Interface contacts:
Residue E278 in chain A is in contact with residue D162 in chain B (closest heavy-atom distance 3.4 Å).
Residue G164 in chain A interacts with residue R320 in chain B (closest heavy-atom distance 2.9 Å).
Residue D200 in chain A contacts residue Y236 in chain B (closest heavy-atom distance 2.8 Å).
Residue Y205 in chain A interacts with residue A179 in chain B (closest heavy-atom distance 2.8 Å).
Residue G175 in chain A interacts with residue G213 in chain B (closest heavy-atom distance 2.7 Å).
Residue A179 in chain A contacts residue Y205 in chain B (closest heavy-atom distance 2.8 Å).
Residue Y205 in chain A is in contact with residue L184 in chain B (closest heavy-atom distance 3.6 Å).
Residue N209 in chain A contacts residue G178 in chain B (closest heavy-atom distance 2.7 Å).
Residue V166 in chain A interacts with residue R320 in chain B (closest heavy-atom distance 3.5 Å).
Residue L173 in chain A is in contact with residue N214 in chain B (closest heavy-atom distance 3.4 Å).
Residue R320 in chain A contacts residue V166 in chain B (closest heavy-atom distance 3.5 Å).
Residue V166 in chain A interacts with residue K319 in chain B (closest heavy-atom distance 3.2 Å).
Residue L245 in chain A is in contact with residue V206 in chain B (closest heavy-atom distance 3.4 Å).
Residue Y236 in chain A is in contact with residue D200 in chain B (closest heavy-atom distance 2.8 Å).
Residue E163 in chain A is in contact with residue A309 in chain B (closest heavy-atom distance 2.8 Å).
Residue P180 in chain A interacts with residue Y205 in chain B (closest heavy-atom distance 2.9 Å).
Residue L196 in chain A interacts with residue R197 in chain B (closest heavy-atom distance 2.8 Å).
Residue F193 in chain A is in contact with residue E163 in chain B (closest heavy-atom distance 3.4 Å).
Residue T215 in chain A interacts with residue L173 in chain B (closest heavy-atom distance 3.5 Å).
Residue F193 in chain A is in contact with residue V159 in chain B (closest heavy-atom distance 3.3 Å).
Residue K319 in chain A interacts with residue V166 in chain B (closest heavy-atom distance 3.2 Å).
Residue F160 in chain A contacts residue F193 in chain B (closest heavy-atom distance 3.4 Å).
Residue Y205 in chain A contacts residue P180 in chain B (closest heavy-atom distance 2.9 Å).
Residue S305 in chain A interacts with residue D162 in chain B (closest heavy-atom distance 3.1 Å).
Residue D162 in chain A contacts residue S305 in chain B (closest heavy-atom distance 3.1 Å).
Residue A179 in chain A contacts residue N209 in chain B (closest heavy-atom distance 3.2 Å).
Residue G164 in chain A is in contact with residue P216 in chain B (closest heavy-atom distance 3.5 Å).
Residue H307 in chain A interacts with residue E163 in chain B (closest heavy-atom distance 3.1 Å).
Residue L221 in chain A contacts residue E163 in chain B (closest heavy-atom distance 3.5 Å).
Residue V206 in chain A interacts with residue C237 in chain B (closest heavy-atom distance 3.4 Å).
Residue E163 in chain A is in contact with residue F193 in chain B (closest heavy-atom distance 3.4 Å).
Residue R320 in chain A is in contact with residue G164 in chain B (closest heavy-atom distance 2.9 Å).
Residue C237 in chain A is in contact with residue V206 in chain B (closest heavy-atom distance 3.4 Å).
Residue G213 in chain A is in contact with residue G175 in chain B (closest heavy-atom distance 2.7 Å).
Residue F193 in chain A contacts residue F160 in chain B (closest heavy-atom distance 3.4 Å).
Residue I281 in chain A interacts with residue V159 in chain B (closest heavy-atom distance 3.4 Å).
Residue E163 in chain A is in contact with residue I308 in chain B (closest heavy-atom distance 2.9 Å).
Residue V159 in chain A is in contact with residue F193 in chain B (closest heavy-atom distance 3.3 Å).
Residue N209 in chain A interacts with residue A179 in chain B (closest heavy-atom distance 3.2 Å).
Residue N214 in chain A is in contact with residue L173 in chain B (closest heavy-atom distance 3.4 Å).
Residue G306 in chain A contacts residue D162 in chain B (closest heavy-atom distance 3.2 Å).
Residue L173 in chain A contacts residue T215 in chain B (closest heavy-atom distance 3.5 Å).
Residue I308 in chain A is in contact with residue E163 in chain B (closest heavy-atom distance 2.9 Å).
Residue A309 in chain A interacts with residue E163 in chain B (closest heavy-atom distance 2.8 Å).
Residue L184 in chain A is in contact with residue Y205 in chain B (closest heavy-atom distance 3.6 Å).
Residue L196 in chain A contacts residue P198 in chain B (closest heavy-atom distance 3.6 Å).
Residue P216 in chain A interacts with residue G164 in chain B (closest heavy-atom distance 3.5 Å).
Residue P198 in chain A contacts residue L196 in chain B (closest heavy-atom distance 3.6 Å).
Residue V159 in chain A interacts with residue I281 in chain B (closest heavy-atom distance 3.4 Å).
Residue G178 in chain A contacts residue N209 in chain B (closest heavy-atom distance 2.7 Å).
Residue E163 in chain A interacts with residue L221 in chain B (closest heavy-atom distance 3.5 Å).
Residue P218 in chain A interacts with residue E163 in chain B (closest heavy-atom distance 3.2 Å).
Residue D162 in chain A interacts with residue E278 in chain B (closest heavy-atom distance 3.4 Å).
Residue V206 in chain A interacts with residue L245 in chain B (closest heavy-atom distance 3.4 Å).
Residue V202 in chain A is in contact with residue C237 in chain B (closest heavy-atom distance 3.4 Å).
Residue E163 in chain A is in contact with residue P218 in chain B (closest heavy-atom distance 3.2 Å).
Residue D162 in chain A contacts residue G306 in chain B (closest heavy-atom distance 3.2 Å).
Residue E163 in chain A contacts residue H307 in chain B (closest heavy-atom distance 3.1 Å).
Residue R197 in chain A interacts with residue L196 in chain B (closest heavy-atom distance 2.8 Å).
Residue C237 in chain A interacts with residue V202 in chain B (closest heavy-atom distance 3.4 Å).

This data describes a binding interaction between two proteins.

Sequence of chain A:
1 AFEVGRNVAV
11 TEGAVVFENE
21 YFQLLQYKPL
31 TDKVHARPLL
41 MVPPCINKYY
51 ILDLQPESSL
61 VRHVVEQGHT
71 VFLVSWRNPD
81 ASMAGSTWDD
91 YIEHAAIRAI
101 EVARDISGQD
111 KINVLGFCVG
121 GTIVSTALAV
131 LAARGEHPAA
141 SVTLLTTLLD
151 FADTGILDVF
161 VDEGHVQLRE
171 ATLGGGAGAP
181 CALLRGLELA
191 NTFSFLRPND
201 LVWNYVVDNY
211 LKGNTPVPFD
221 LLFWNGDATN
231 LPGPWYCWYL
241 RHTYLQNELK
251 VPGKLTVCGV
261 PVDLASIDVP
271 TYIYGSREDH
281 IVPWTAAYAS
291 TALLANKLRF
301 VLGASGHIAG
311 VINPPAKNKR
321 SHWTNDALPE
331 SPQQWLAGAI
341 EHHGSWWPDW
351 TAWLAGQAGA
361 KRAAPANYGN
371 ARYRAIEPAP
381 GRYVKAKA

Sequence of chain B:
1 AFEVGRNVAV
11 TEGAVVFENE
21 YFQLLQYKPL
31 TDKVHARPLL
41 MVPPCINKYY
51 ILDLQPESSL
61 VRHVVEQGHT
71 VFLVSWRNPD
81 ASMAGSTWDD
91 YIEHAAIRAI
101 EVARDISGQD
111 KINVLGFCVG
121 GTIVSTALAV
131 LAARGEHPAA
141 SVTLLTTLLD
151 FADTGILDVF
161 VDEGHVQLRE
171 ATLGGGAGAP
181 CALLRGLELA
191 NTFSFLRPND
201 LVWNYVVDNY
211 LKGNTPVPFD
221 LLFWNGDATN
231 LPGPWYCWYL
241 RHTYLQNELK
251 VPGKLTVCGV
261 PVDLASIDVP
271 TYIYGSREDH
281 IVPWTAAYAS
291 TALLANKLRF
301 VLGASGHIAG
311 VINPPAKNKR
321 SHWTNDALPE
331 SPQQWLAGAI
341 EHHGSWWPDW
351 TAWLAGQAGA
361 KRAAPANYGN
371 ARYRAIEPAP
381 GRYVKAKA